Sequence of the second protein:
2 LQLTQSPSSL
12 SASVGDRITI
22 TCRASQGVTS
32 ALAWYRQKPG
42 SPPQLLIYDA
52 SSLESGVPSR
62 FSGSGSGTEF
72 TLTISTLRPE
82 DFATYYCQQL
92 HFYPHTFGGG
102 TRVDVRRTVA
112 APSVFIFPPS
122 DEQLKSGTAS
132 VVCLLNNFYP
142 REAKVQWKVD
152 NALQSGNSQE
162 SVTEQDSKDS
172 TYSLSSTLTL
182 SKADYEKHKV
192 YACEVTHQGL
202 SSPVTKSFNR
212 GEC

Sequence of the first protein:
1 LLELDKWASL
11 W

The following describes two proteins that form a bound complex.

Interface contacts:
Residue Y94 in the second protein interacts with residue L2 in the first protein (closest heavy-atom distance 4.1 Å).
Residue H92 in the second protein interacts with residue D5 in the first protein (closest heavy-atom distance 2.8 Å).
Residue H92 in the second protein interacts with residue A8 in the first protein (closest heavy-atom distance 4.0 Å).
Residue H92 in the second protein interacts with residue L4 in the first protein (closest heavy-atom distance 3.4 Å).
Residue Y94 in the second protein contacts residue D5 in the first protein (closest heavy-atom distance 3.5 Å).
Residue H92 in the second protein contacts residue E3 in the first protein (closest heavy-atom distance 4.6 Å).
Residue F93 in the second protein interacts with residue L4 in the first protein (closest heavy-atom distance 3.4 Å).
Residue L2 in the second protein interacts with residue L2 in the first protein (closest heavy-atom distance 4.1 Å).
Residue F93 in the second protein interacts with residue L2 in the first protein (closest heavy-atom distance 3.7 Å).
Residue Y94 in the second protein contacts residue E3 in the first protein (closest heavy-atom distance 3.0 Å).
Residue F93 in the second protein contacts residue D5 in the first protein (closest heavy-atom distance 4.1 Å).
Residue H96 in the second protein contacts residue D5 in the first protein (closest heavy-atom distance 3.0 Å).
Residue L91 in the second protein contacts residue D5 in the first protein (closest heavy-atom distance 3.0 Å).
Residue Y94 in the second protein is in contact with residue K6 in the first protein (closest heavy-atom distance 3.5 Å).
Residue Q27 in the second protein contacts residue L2 in the first protein (closest heavy-atom distance 3.8 Å).
Residue Y94 in the second protein is in contact with residue L4 in the first protein (closest heavy-atom distance 3.4 Å).
Residue F93 in the second protein contacts residue E3 in the first protein (closest heavy-atom distance 3.5 Å).